Sequence of chain A:
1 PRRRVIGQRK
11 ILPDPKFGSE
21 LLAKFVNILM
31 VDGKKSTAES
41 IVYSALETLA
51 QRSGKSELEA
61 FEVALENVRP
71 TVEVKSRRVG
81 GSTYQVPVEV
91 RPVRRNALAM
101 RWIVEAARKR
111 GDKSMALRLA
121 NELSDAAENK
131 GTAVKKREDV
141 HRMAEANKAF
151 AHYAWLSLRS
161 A

Interface contacts:
Residue L390 in chain B is in contact with residue A161 in chain A (closest heavy-atom distance 4.1 Å).
Residue E403 in chain B contacts residue E20 in chain A (closest heavy-atom distance 4.6 Å).
Residue K314 in chain B is in contact with residue R159 in chain A (closest heavy-atom distance 4.4 Å).
Residue E408 in chain B is in contact with residue K10 in chain A (closest heavy-atom distance 2.5 Å).
Residue D376 in chain B contacts residue A161 in chain A (closest heavy-atom distance 4.9 Å).
Residue R407 in chain B interacts with residue K10 in chain A (closest heavy-atom distance 4.0 Å).
Residue F377 in chain B is in contact with residue V93 in chain A (closest heavy-atom distance 4.3 Å).
Residue F377 in chain B is in contact with residue P92 in chain A (closest heavy-atom distance 4.8 Å).

These two protein chains interact to form a complex.

Sequence of chain B:
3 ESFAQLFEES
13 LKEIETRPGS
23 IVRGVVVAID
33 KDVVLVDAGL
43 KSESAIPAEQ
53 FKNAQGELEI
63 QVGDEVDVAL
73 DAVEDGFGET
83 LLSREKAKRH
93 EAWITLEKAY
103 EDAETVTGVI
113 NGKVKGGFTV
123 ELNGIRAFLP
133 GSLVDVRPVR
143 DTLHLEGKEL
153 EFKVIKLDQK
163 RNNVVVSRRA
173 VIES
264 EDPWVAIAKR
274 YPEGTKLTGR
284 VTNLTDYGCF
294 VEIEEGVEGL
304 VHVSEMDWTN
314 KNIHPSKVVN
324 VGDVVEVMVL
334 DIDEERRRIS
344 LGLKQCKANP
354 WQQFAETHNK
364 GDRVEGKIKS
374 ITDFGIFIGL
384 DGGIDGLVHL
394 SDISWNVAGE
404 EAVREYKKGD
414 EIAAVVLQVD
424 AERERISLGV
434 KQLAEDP